Sequence of chain B:
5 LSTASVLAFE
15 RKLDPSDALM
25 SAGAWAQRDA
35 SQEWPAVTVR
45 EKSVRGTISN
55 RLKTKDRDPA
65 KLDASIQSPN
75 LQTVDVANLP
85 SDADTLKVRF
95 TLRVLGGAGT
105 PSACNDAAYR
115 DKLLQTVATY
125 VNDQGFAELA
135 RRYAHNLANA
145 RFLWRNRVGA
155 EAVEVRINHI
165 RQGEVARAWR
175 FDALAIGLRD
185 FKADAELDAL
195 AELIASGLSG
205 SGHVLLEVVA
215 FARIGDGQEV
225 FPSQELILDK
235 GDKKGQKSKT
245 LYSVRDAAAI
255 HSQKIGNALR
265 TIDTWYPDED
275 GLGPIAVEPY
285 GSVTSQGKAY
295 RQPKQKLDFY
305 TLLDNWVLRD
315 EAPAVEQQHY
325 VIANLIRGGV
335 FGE

Sequence of chain A:
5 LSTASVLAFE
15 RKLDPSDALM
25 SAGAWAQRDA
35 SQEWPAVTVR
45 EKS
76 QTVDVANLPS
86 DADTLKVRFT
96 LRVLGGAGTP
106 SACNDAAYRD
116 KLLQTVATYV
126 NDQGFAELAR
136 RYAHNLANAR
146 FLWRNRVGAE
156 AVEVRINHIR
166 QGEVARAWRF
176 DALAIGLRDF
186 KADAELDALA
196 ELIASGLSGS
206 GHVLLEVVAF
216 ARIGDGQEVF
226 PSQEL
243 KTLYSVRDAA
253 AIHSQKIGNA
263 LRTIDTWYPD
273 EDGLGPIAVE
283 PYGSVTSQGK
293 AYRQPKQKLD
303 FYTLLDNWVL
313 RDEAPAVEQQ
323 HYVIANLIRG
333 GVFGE

The following describes two proteins that form a bound complex.

Contacts between the two chains:
Residue D67 in chain B interacts with residue G291 in chain A (closest heavy-atom distance 3.4 Å).
Residue S47 in chain B contacts residue E229 in chain A (closest heavy-atom distance 2.8 Å).
Residue R55 in chain B is in contact with residue Y304 in chain A (closest heavy-atom distance 3.6 Å).
Residue P63 in chain B is in contact with residue K298 in chain A (closest heavy-atom distance 3.5 Å).
Residue E155 in chain B is in contact with residue H207 in chain A (closest heavy-atom distance 3.9 Å).
Residue D67 in chain B contacts residue K292 in chain A (closest heavy-atom distance 3.4 Å).
Residue G153 in chain B interacts with residue R97 in chain A (closest heavy-atom distance 3.5 Å).
Residue I70 in chain B is in contact with residue V287 in chain A (closest heavy-atom distance 3.7 Å).
Residue V152 in chain B interacts with residue R97 in chain A (closest heavy-atom distance 3.8 Å).
Residue D67 in chain B contacts residue A293 in chain A (closest heavy-atom distance 2.9 Å).
Residue K46 in chain B interacts with residue Q257 in chain A (closest heavy-atom distance 3.0 Å).
Residue R217 in chain B contacts residue Q166 in chain A (closest heavy-atom distance 3.7 Å).
Residue R44 in chain B interacts with residue V248 in chain A (closest heavy-atom distance 3.3 Å).
Residue G153 in chain B is in contact with residue H207 in chain A (closest heavy-atom distance 3.9 Å).
Residue K46 in chain B is in contact with residue Y246 in chain A (closest heavy-atom distance 4.0 Å).
Residue S47 in chain B contacts residue H255 in chain A (closest heavy-atom distance 3.4 Å).
Residue K46 in chain B is in contact with residue H255 in chain A (closest heavy-atom distance 3.6 Å).
Residue N82 in chain B interacts with residue D21 in chain A (closest heavy-atom distance 3.4 Å).
Residue P63 in chain B interacts with residue Q296 in chain A (closest heavy-atom distance 3.5 Å).
Residue D220 in chain B is in contact with residue T95 in chain A (closest heavy-atom distance 3.1 Å).
Residue D60 in chain B contacts residue P297 in chain A (closest heavy-atom distance 4.0 Å).
Residue R55 in chain B is in contact with residue E337 in chain A (closest heavy-atom distance 3.9 Å).
Residue S85 in chain B contacts residue L23 in chain A (closest heavy-atom distance 3.7 Å).
Residue T51 in chain B contacts residue T288 in chain A (closest heavy-atom distance 3.7 Å).
Residue T51 in chain B contacts residue E282 in chain A (closest heavy-atom distance 3.6 Å).
Residue R55 in chain B is in contact with residue G336 in chain A (closest heavy-atom distance 3.1 Å).
Residue T42 in chain B contacts residue R249 in chain A (closest heavy-atom distance 4.0 Å).
Residue I70 in chain B is in contact with residue T288 in chain A (closest heavy-atom distance 3.8 Å).
Residue S53 in chain B contacts residue Y304 in chain A (closest heavy-atom distance 2.5 Å).
Residue R61 in chain B contacts residue K298 in chain A (closest heavy-atom distance 3.8 Å).
Residue L66 in chain B is in contact with residue Q296 in chain A (closest heavy-atom distance 3.8 Å).
Residue I218 in chain B contacts residue R97 in chain A (closest heavy-atom distance 3.8 Å).
Residue E223 in chain B is in contact with residue R15 in chain A (closest heavy-atom distance 3.1 Å).
Residue K46 in chain B contacts residue S256 in chain A (closest heavy-atom distance 2.9 Å).
Residue L56 in chain B is in contact with residue Y284 in chain A (closest heavy-atom distance 3.1 Å).
Residue R55 in chain B interacts with residue D308 in chain A (closest heavy-atom distance 3.9 Å).
Residue Q290 in chain B contacts residue C108 in chain A (closest heavy-atom distance 3.5 Å).
Residue Q222 in chain B interacts with residue D18 in chain A (closest heavy-atom distance 3.9 Å).
Residue I70 in chain B is in contact with residue S286 in chain A (closest heavy-atom distance 4.0 Å).
Residue G221 in chain B interacts with residue S20 in chain A (closest heavy-atom distance 3.3 Å).
Residue D220 in chain B interacts with residue R93 in chain A (closest heavy-atom distance 3.7 Å).
Residue S47 in chain B interacts with residue L230 in chain A (closest heavy-atom distance 3.2 Å).
Residue N54 in chain B is in contact with residue Y284 in chain A (closest heavy-atom distance 3.3 Å).
Residue Q222 in chain B is in contact with residue T95 in chain A (closest heavy-atom distance 2.6 Å).
Residue R44 in chain B interacts with residue Y246 in chain A (closest heavy-atom distance 3.0 Å).
Residue S47 in chain B contacts residue Q257 in chain A (closest heavy-atom distance 3.1 Å).
Residue I70 in chain B contacts residue A293 in chain A (closest heavy-atom distance 3.6 Å).
Residue E155 in chain B interacts with residue R165 in chain A (closest heavy-atom distance 3.7 Å).
Residue Q222 in chain B interacts with residue R97 in chain A (closest heavy-atom distance 3.1 Å).
Residue R44 in chain B interacts with residue D21 in chain A (closest heavy-atom distance 2.7 Å).
Residue N54 in chain B interacts with residue Y304 in chain A (closest heavy-atom distance 3.7 Å).
Residue V48 in chain B contacts residue Q257 in chain A (closest heavy-atom distance 3.4 Å).
Residue I70 in chain B interacts with residue K292 in chain A (closest heavy-atom distance 3.3 Å).
Residue T77 in chain B interacts with residue L230 in chain A (closest heavy-atom distance 3.6 Å).
Residue R49 in chain B is in contact with residue T288 in chain A (closest heavy-atom distance 2.8 Å).
Residue I70 in chain B interacts with residue G291 in chain A (closest heavy-atom distance 3.8 Å).
Residue S85 in chain B interacts with residue R93 in chain A (closest heavy-atom distance 4.0 Å).
Residue Q222 in chain B interacts with residue L96 in chain A (closest heavy-atom distance 3.9 Å).
Residue R217 in chain B contacts residue G167 in chain A (closest heavy-atom distance 4.0 Å).
Residue D60 in chain B interacts with residue K298 in chain A (closest heavy-atom distance 3.8 Å).